Sequence of protein 1:
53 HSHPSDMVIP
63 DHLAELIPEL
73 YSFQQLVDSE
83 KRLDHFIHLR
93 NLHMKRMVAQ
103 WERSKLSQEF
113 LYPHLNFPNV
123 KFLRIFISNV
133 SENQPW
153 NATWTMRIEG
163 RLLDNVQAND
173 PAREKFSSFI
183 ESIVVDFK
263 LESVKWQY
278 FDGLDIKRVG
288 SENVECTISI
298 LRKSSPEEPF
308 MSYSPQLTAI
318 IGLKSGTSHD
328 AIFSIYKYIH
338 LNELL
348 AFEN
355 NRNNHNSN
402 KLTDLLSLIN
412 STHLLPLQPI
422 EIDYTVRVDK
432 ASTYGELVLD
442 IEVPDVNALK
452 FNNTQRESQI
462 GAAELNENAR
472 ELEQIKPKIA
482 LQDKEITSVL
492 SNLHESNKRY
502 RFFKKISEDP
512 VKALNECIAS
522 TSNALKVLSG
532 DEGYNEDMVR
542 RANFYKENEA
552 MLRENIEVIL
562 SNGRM

Sequence of protein 2:
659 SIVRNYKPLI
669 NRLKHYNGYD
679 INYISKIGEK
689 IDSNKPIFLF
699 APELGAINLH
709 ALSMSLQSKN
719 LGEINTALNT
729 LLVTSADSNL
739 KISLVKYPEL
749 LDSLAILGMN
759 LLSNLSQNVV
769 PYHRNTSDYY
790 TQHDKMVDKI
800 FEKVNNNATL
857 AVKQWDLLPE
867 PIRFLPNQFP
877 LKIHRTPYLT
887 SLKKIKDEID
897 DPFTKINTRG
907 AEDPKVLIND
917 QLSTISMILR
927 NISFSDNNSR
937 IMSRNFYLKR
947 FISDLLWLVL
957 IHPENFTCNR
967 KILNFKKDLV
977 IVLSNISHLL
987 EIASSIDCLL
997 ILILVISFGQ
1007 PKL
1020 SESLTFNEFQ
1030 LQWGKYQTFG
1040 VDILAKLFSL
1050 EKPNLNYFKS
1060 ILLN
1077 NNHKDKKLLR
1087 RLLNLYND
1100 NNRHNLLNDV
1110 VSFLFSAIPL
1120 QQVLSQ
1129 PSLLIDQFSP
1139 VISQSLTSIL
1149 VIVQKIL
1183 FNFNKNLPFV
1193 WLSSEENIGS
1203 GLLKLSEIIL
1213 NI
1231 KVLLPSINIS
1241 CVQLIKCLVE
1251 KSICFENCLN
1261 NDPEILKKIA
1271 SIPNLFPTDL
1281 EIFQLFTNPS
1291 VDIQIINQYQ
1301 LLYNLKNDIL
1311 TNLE

These two protein chains interact to form a complex.

Contacts between the two chains:
Residue L1205 in protein 2 is in contact with residue R98 in protein 1 (closest heavy-atom distance 4.2 Å).
Residue E1197 in protein 2 interacts with residue R84 in protein 1 (closest heavy-atom distance 3.9 Å).
Residue G686 in protein 2 contacts residue L529 in protein 1 (closest heavy-atom distance 3.6 Å).
Residue E908 in protein 2 contacts residue G534 in protein 1 (closest heavy-atom distance 4.2 Å).
Residue L885 in protein 2 is in contact with residue P56 in protein 1 (closest heavy-atom distance 4.2 Å).
Residue Q1120 in protein 2 contacts residue H87 in protein 1 (closest heavy-atom distance 3.1 Å).
Residue F1283 in protein 2 contacts residue F330 in protein 1 (closest heavy-atom distance 4.2 Å).
Residue N1026 in protein 2 interacts with residue K83 in protein 1 (closest heavy-atom distance 3.2 Å).
Residue L1009 in protein 2 is in contact with residue D80 in protein 1 (closest heavy-atom distance 4.2 Å).
Residue K892 in protein 2 interacts with residue D58 in protein 1 (closest heavy-atom distance 3.4 Å).
Residue L1280 in protein 2 interacts with residue R105 in protein 1 (closest heavy-atom distance 3.6 Å).
Residue F899 in protein 2 interacts with residue S521 in protein 1 (closest heavy-atom distance 3.7 Å).
Residue S683 in protein 2 contacts residue L529 in protein 1 (closest heavy-atom distance 3.6 Å).
Residue T1278 in protein 2 contacts residue Q102 in protein 1 (closest heavy-atom distance 3.6 Å).
Residue D1279 in protein 2 interacts with residue K334 in protein 1 (closest heavy-atom distance 4.1 Å).
Residue N1274 in protein 2 interacts with residue H95 in protein 1 (closest heavy-atom distance 3.3 Å).
Residue E1281 in protein 2 interacts with residue Q102 in protein 1 (closest heavy-atom distance 3.9 Å).
Residue D893 in protein 2 contacts residue H495 in protein 1 (closest heavy-atom distance 3.6 Å).
Residue F899 in protein 2 is in contact with residue F503 in protein 1 (closest heavy-atom distance 3.7 Å).
Residue Y677 in protein 2 interacts with residue L526 in protein 1 (closest heavy-atom distance 3.9 Å).
Residue I682 in protein 2 is in contact with residue S530 in protein 1 (closest heavy-atom distance 3.8 Å).
Residue D897 in protein 2 contacts residue K506 in protein 1 (closest heavy-atom distance 4.2 Å).
Residue F899 in protein 2 contacts residue C518 in protein 1 (closest heavy-atom distance 3.8 Å).
Residue Q1284 in protein 2 interacts with residue R105 in protein 1 (closest heavy-atom distance 3.2 Å).
Residue L1123 in protein 2 interacts with residue L94 in protein 1 (closest heavy-atom distance 4.0 Å).
Residue L1280 in protein 2 is in contact with residue F330 in protein 1 (closest heavy-atom distance 3.7 Å).
Residue I689 in protein 2 contacts residue S530 in protein 1 (closest heavy-atom distance 4.3 Å).
Residue E1198 in protein 2 contacts residue H87 in protein 1 (closest heavy-atom distance 3.2 Å).
Residue E1197 in protein 2 is in contact with residue H87 in protein 1 (closest heavy-atom distance 4.1 Å).
Residue K889 in protein 2 is in contact with residue S57 in protein 1 (closest heavy-atom distance 3.7 Å).
Residue E1281 in protein 2 is in contact with residue R98 in protein 1 (closest heavy-atom distance 3.7 Å).
Residue N903 in protein 2 contacts residue N524 in protein 1 (closest heavy-atom distance 4.2 Å).
Residue R905 in protein 2 contacts residue E533 in protein 1 (closest heavy-atom distance 3.2 Å).
Residue P898 in protein 2 is in contact with residue S521 in protein 1 (closest heavy-atom distance 4.2 Å).
Residue D896 in protein 2 interacts with residue H495 in protein 1 (closest heavy-atom distance 3.5 Å).
Residue G686 in protein 2 interacts with residue S530 in protein 1 (closest heavy-atom distance 4.0 Å).
Residue H771 in protein 2 is in contact with residue E555 in protein 1 (closest heavy-atom distance 2.6 Å).
Residue K889 in protein 2 is in contact with residue V60 in protein 1 (closest heavy-atom distance 3.6 Å).
Residue W1032 in protein 2 interacts with residue P56 in protein 1 (closest heavy-atom distance 2.8 Å).
Residue I679 in protein 2 is in contact with residue L529 in protein 1 (closest heavy-atom distance 3.6 Å).
Residue F899 in protein 2 is in contact with residue E517 in protein 1 (closest heavy-atom distance 4.2 Å).
Residue Q1120 in protein 2 interacts with residue H90 in protein 1 (closest heavy-atom distance 3.8 Å).
Residue Q1006 in protein 2 interacts with residue K83 in protein 1 (closest heavy-atom distance 3.1 Å).
Residue F899 in protein 2 contacts residue K506 in protein 1 (closest heavy-atom distance 3.9 Å).
Residue D893 in protein 2 interacts with residue P62 in protein 1 (closest heavy-atom distance 4.2 Å).
Residue H771 in protein 2 contacts residue M552 in protein 1 (closest heavy-atom distance 3.9 Å).
Residue E1281 in protein 2 contacts residue R105 in protein 1 (closest heavy-atom distance 3.9 Å).
Residue L888 in protein 2 contacts residue S57 in protein 1 (closest heavy-atom distance 4.2 Å).
Residue F1286 in protein 2 interacts with residue H337 in protein 1 (closest heavy-atom distance 3.4 Å).
Residue N675 in protein 2 is in contact with residue T522 in protein 1 (closest heavy-atom distance 4.0 Å).
Residue K693 in protein 2 contacts residue G531 in protein 1 (closest heavy-atom distance 2.4 Å).
Residue D896 in protein 2 contacts residue K499 in protein 1 (closest heavy-atom distance 3.1 Å).
Residue L1280 in protein 2 is in contact with residue S106 in protein 1 (closest heavy-atom distance 3.8 Å).
Residue N1274 in protein 2 contacts residue R98 in protein 1 (closest heavy-atom distance 3.0 Å).
Residue F1283 in protein 2 interacts with residue I329 in protein 1 (closest heavy-atom distance 4.0 Å).
Residue N773 in protein 2 interacts with residue A551 in protein 1 (closest heavy-atom distance 4.1 Å).
Residue F1283 in protein 2 is in contact with residue Y333 in protein 1 (closest heavy-atom distance 3.6 Å).
Residue K892 in protein 2 interacts with residue S57 in protein 1 (closest heavy-atom distance 2.9 Å).
Residue D690 in protein 2 contacts residue G531 in protein 1 (closest heavy-atom distance 3.8 Å).
Residue I682 in protein 2 contacts residue L529 in protein 1 (closest heavy-atom distance 3.7 Å).